Sequence of the second protein:
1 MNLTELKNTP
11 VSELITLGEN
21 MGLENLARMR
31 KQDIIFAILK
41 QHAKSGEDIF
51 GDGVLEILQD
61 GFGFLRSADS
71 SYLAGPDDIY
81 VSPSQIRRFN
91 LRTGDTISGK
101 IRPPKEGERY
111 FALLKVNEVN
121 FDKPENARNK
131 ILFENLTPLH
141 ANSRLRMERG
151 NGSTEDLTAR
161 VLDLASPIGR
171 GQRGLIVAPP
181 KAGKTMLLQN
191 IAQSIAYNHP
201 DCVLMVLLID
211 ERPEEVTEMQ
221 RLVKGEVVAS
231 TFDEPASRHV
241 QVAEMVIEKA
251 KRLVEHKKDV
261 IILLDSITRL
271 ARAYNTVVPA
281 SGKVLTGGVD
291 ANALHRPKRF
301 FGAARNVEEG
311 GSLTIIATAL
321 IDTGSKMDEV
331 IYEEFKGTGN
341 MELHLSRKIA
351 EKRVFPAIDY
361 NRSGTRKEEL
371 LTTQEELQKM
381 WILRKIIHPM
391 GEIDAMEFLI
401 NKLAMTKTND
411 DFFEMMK

Sequence of the first protein:
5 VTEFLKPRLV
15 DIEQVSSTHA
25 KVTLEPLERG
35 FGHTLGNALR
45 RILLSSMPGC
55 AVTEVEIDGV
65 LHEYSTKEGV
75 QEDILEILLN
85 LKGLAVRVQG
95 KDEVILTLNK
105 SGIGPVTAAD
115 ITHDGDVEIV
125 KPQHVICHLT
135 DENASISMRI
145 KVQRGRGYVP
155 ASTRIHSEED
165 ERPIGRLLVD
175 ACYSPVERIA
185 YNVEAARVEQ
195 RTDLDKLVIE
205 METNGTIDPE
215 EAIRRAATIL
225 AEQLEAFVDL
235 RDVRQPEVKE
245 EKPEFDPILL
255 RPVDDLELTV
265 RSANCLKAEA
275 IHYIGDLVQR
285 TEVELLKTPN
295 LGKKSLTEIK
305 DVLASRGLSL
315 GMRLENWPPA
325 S

These two protein chains interact to form a complex.

Contacts between the two chains:
Residue K105 in the second protein interacts with residue L290 in the first protein (closest heavy-atom distance 4.2 Å).
Residue E106 in the second protein contacts residue K298 in the first protein (closest heavy-atom distance 3.7 Å).